Interface contacts:
Residue R84 in protein 2 contacts residue D178 in protein 1 (closest heavy-atom distance 3.5 Å).
Residue D56 in protein 2 is in contact with residue V135 in protein 1 (closest heavy-atom distance 3.5 Å).
Residue N58 in protein 2 is in contact with residue V134 in protein 1 (closest heavy-atom distance 3.4 Å).
Residue I55 in protein 2 interacts with residue E138 in protein 1 (closest heavy-atom distance 3.0 Å).
Residue L261 in protein 2 interacts with residue Y142 in protein 1 (closest heavy-atom distance 3.4 Å).
Residue G1013 in protein 2 contacts residue M126 in protein 1 (closest heavy-atom distance 3.1 Å).
Residue R84 in protein 2 interacts with residue F180 in protein 1 (closest heavy-atom distance 2.7 Å).
Residue L970 in protein 2 interacts with residue M126 in protein 1 (closest heavy-atom distance 3.5 Å).
Residue S1016 in protein 2 is in contact with residue E130 in protein 1 (closest heavy-atom distance 3.1 Å).
Residue D1078 in protein 2 interacts with residue D125 in protein 1 (closest heavy-atom distance 3.5 Å).
Residue S218 in protein 2 interacts with residue E152 in protein 1 (closest heavy-atom distance 3.3 Å).
Residue S277 in protein 2 is in contact with residue R140 in protein 1 (closest heavy-atom distance 3.4 Å).
Residue F279 in protein 2 interacts with residue E138 in protein 1 (closest heavy-atom distance 3.2 Å).
Residue N269 in protein 2 is in contact with residue D147 in protein 1 (closest heavy-atom distance 2.9 Å).
Residue I55 in protein 2 contacts residue S137 in protein 1 (closest heavy-atom distance 3.4 Å).
Residue G1015 in protein 2 interacts with residue N128 in protein 1 (closest heavy-atom distance 3.2 Å).
Residue R84 in protein 2 contacts residue D179 in protein 1 (closest heavy-atom distance 3.3 Å).
Residue H1014 in protein 2 interacts with residue L127 in protein 1 (closest heavy-atom distance 3.5 Å).
Residue E781 in protein 2 interacts with residue A119 in protein 1 (closest heavy-atom distance 3.3 Å).
Residue W784 in protein 2 is in contact with residue A120 in protein 1 (closest heavy-atom distance 2.3 Å).
Residue L337 in protein 2 is in contact with residue Y142 in protein 1 (closest heavy-atom distance 3.5 Å).
Residue N269 in protein 2 interacts with residue A149 in protein 1 (closest heavy-atom distance 3.0 Å).
Residue D1078 in protein 2 interacts with residue M126 in protein 1 (closest heavy-atom distance 3.4 Å).
Residue W784 in protein 2 interacts with residue D121 in protein 1 (closest heavy-atom distance 3.5 Å).
Residue Q278 in protein 2 contacts residue R140 in protein 1 (closest heavy-atom distance 2.4 Å).
Residue M57 in protein 2 is in contact with residue D133 in protein 1 (closest heavy-atom distance 3.2 Å).
Residue N58 in protein 2 is in contact with residue V135 in protein 1 (closest heavy-atom distance 3.4 Å).
Residue R217 in protein 2 contacts residue A149 in protein 1 (closest heavy-atom distance 3.3 Å).
Residue P780 in protein 2 interacts with residue I122 in protein 1 (closest heavy-atom distance 3.5 Å).
Residue C1040 in protein 2 is in contact with residue N128 in protein 1 (closest heavy-atom distance 3.0 Å).
Residue K1055 in protein 2 is in contact with residue Q132 in protein 1 (closest heavy-atom distance 3.3 Å).
Residue S1018 in protein 2 is in contact with residue E130 in protein 1 (closest heavy-atom distance 3.5 Å).
Residue E296 in protein 2 contacts residue L159 in protein 1 (closest heavy-atom distance 3.4 Å).
Residue R1120 in protein 2 is in contact with residue L118 in protein 1 (closest heavy-atom distance 3.4 Å).
Residue R329 in protein 2 interacts with residue D133 in protein 1 (closest heavy-atom distance 2.8 Å).
Residue K773 in protein 2 contacts residue D125 in protein 1 (closest heavy-atom distance 3.5 Å).
Residue D144 in protein 2 interacts with residue A155 in protein 1 (closest heavy-atom distance 3.4 Å).
Residue V1076 in protein 2 interacts with residue D125 in protein 1 (closest heavy-atom distance 3.4 Å).
Residue F279 in protein 2 interacts with residue D139 in protein 1 (closest heavy-atom distance 3.3 Å).
Residue N299 in protein 2 contacts residue A155 in protein 1 (closest heavy-atom distance 2.5 Å).
Residue R270 in protein 2 is in contact with residue S151 in protein 1 (closest heavy-atom distance 3.4 Å).
Residue T145 in protein 2 contacts residue E154 in protein 1 (closest heavy-atom distance 3.3 Å).
Residue A772 in protein 2 is in contact with residue D125 in protein 1 (closest heavy-atom distance 2.3 Å).
Residue M57 in protein 2 interacts with residue V134 in protein 1 (closest heavy-atom distance 3.3 Å).
Residue R84 in protein 2 contacts residue N181 in protein 1 (closest heavy-atom distance 3.4 Å).
Residue G1079 in protein 2 contacts residue E123 in protein 1 (closest heavy-atom distance 3.3 Å).
Residue I1012 in protein 2 interacts with residue M126 in protein 1 (closest heavy-atom distance 2.6 Å).
Residue S497 in protein 2 contacts residue D188 in protein 1 (closest heavy-atom distance 3.3 Å).
Residue D1078 in protein 2 contacts residue D124 in protein 1 (closest heavy-atom distance 2.8 Å).
Residue R268 in protein 2 is in contact with residue D144 in protein 1 (closest heavy-atom distance 2.7 Å).
Residue F219 in protein 2 is in contact with residue E150 in protein 1 (closest heavy-atom distance 3.0 Å).
Residue D56 in protein 2 contacts residue L136 in protein 1 (closest heavy-atom distance 3.3 Å).
Residue N269 in protein 2 contacts residue P148 in protein 1 (closest heavy-atom distance 3.4 Å).
Residue R84 in protein 2 is in contact with residue Y182 in protein 1 (closest heavy-atom distance 3.1 Å).
Residue R268 in protein 2 interacts with residue D147 in protein 1 (closest heavy-atom distance 3.4 Å).
Residue T1077 in protein 2 interacts with residue E123 in protein 1 (closest heavy-atom distance 3.0 Å).
Residue F783 in protein 2 interacts with residue I122 in protein 1 (closest heavy-atom distance 3.0 Å).
Residue R329 in protein 2 is in contact with residue L136 in protein 1 (closest heavy-atom distance 3.3 Å).
Residue R217 in protein 2 contacts residue E150 in protein 1 (closest heavy-atom distance 3.5 Å).
Residue D56 in protein 2 interacts with residue E138 in protein 1 (closest heavy-atom distance 3.5 Å).

Sequence of protein 1:
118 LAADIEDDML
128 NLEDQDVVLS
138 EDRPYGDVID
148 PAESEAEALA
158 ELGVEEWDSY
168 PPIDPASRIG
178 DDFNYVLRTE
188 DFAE

Sequence of protein 2:
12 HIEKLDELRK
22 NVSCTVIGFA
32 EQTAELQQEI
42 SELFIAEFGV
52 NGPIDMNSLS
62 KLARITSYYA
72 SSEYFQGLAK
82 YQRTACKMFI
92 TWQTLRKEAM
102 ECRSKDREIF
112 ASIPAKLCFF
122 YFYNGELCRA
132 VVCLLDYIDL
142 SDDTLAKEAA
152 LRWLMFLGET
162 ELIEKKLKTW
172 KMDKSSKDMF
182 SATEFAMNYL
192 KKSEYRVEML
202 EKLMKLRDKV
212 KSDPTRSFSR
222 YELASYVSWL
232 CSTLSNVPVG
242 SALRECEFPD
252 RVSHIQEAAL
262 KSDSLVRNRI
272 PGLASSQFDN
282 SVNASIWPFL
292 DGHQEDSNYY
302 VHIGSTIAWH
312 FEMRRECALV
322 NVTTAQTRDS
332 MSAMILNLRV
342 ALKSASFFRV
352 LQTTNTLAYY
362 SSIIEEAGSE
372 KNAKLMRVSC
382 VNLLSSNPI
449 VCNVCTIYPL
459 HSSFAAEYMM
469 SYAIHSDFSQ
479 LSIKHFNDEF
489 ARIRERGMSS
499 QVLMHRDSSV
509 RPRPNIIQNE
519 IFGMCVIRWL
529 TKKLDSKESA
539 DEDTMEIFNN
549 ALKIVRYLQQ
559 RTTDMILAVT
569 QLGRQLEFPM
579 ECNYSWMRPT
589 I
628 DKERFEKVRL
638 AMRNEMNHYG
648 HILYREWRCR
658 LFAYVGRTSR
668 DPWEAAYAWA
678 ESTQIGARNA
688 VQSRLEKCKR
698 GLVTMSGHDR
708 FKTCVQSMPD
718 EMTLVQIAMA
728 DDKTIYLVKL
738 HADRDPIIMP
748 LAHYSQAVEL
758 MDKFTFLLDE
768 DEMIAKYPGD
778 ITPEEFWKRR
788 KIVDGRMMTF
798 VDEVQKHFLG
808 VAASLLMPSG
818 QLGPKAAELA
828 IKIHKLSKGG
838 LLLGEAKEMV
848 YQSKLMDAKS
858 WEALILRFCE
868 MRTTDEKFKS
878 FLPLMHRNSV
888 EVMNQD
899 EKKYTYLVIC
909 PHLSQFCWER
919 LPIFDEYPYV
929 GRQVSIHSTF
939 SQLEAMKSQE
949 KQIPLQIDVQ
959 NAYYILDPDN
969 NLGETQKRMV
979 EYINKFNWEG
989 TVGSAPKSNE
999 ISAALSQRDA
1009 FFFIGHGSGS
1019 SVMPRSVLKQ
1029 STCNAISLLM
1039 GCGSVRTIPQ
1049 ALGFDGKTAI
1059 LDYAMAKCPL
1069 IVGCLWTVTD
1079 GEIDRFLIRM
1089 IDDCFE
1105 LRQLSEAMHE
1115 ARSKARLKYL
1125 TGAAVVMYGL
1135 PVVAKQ

These two protein chains interact to form a complex.